Sequence of chain A:
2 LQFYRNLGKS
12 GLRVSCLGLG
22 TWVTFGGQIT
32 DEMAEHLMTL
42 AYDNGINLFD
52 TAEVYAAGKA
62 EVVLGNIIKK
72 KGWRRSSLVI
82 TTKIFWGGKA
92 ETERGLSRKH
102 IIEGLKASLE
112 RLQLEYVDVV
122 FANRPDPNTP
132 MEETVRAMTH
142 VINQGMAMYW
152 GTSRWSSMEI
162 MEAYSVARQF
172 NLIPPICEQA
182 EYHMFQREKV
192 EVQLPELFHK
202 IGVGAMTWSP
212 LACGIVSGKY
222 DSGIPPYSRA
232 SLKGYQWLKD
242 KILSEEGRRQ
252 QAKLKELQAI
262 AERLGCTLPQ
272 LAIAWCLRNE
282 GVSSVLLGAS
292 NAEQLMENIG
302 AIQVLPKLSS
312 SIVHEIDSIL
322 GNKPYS

Contacts between the two chains:
Residue K70 in chain A is in contact with residue R369 in chain B (closest heavy-atom distance 3.5 Å).
Residue G73 in chain A contacts residue R369 in chain B (closest heavy-atom distance 5.0 Å).
Residue Q114 in chain A contacts residue R369 in chain B (closest heavy-atom distance 3.4 Å).
Residue I69 in chain A interacts with residue R369 in chain B (closest heavy-atom distance 4.2 Å).
Residue K70 in chain A is in contact with residue E368 in chain B (closest heavy-atom distance 4.8 Å).
Residue K70 in chain A contacts residue D370 in chain B (closest heavy-atom distance 3.1 Å).

Sequence of chain B:
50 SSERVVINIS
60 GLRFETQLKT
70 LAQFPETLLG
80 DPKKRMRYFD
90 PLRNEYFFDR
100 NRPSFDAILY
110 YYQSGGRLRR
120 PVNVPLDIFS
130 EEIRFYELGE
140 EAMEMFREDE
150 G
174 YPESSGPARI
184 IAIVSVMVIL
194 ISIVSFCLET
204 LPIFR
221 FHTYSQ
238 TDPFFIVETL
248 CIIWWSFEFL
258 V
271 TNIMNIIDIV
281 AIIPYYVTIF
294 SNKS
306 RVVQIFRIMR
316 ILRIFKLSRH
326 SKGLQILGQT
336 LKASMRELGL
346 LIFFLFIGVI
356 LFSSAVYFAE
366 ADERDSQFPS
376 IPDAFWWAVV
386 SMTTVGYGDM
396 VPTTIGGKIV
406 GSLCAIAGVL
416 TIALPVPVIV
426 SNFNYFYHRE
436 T

This data describes a binding interaction between two proteins.